Residue-level contacts at the interface:
Residue Y103 in protein 2 is in contact with residue W9 in protein 1 (closest heavy-atom distance 3.6 Å).
Residue Y33 in protein 2 contacts residue W9 in protein 1 (closest heavy-atom distance 3.7 Å).
Residue T100 in protein 2 interacts with residue W9 in protein 1 (closest heavy-atom distance 4.3 Å).
Residue Y58 in protein 2 contacts residue G7 in protein 1 (closest heavy-atom distance 3.5 Å).
Residue Y33 in protein 2 interacts with residue L2 in protein 1 (closest heavy-atom distance 4.5 Å).
Residue Y58 in protein 2 is in contact with residue N4 in protein 1 (closest heavy-atom distance 4.7 Å).
Residue Y53 in protein 2 interacts with residue I3 in protein 1 (closest heavy-atom distance 3.8 Å).
Residue Y33 in protein 2 contacts residue N4 in protein 1 (closest heavy-atom distance 2.9 Å).
Residue Y103 in protein 2 is in contact with residue L2 in protein 1 (closest heavy-atom distance 2.9 Å).
Residue Y33 in protein 2 interacts with residue I3 in protein 1 (closest heavy-atom distance 3.5 Å).
Residue I98 in protein 2 contacts residue W9 in protein 1 (closest heavy-atom distance 4.2 Å).
Residue T100 in protein 2 interacts with residue L2 in protein 1 (closest heavy-atom distance 3.9 Å).
Residue Y50 in protein 2 contacts residue G7 in protein 1 (closest heavy-atom distance 4.5 Å).
Residue T57 in protein 2 is in contact with residue N6 in protein 1 (closest heavy-atom distance 4.8 Å).
Residue Y58 in protein 2 contacts residue N6 in protein 1 (closest heavy-atom distance 3.5 Å).
Residue Y50 in protein 2 interacts with residue N6 in protein 1 (closest heavy-atom distance 4.2 Å).
Residue Y50 in protein 2 contacts residue T5 in protein 1 (closest heavy-atom distance 3.9 Å).
Residue S56 in protein 2 interacts with residue N4 in protein 1 (closest heavy-atom distance 4.9 Å).
Residue Y50 in protein 2 contacts residue N4 in protein 1 (closest heavy-atom distance 2.7 Å).

Sequence of protein 2:
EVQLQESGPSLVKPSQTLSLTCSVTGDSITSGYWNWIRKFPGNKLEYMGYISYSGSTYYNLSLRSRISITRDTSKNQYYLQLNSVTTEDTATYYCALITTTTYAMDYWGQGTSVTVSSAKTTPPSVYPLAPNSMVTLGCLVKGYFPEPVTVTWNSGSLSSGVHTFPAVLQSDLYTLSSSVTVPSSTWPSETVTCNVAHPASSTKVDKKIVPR

These two protein chains interact to form a complex.

Sequence of protein 1:
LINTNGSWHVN